Residue-level contacts at the interface:
Residue L124 in protein 2 contacts residue L110 in protein 1 (closest heavy-atom distance 3.5 Å).
Residue K113 in protein 2 contacts residue I129 in protein 1 (closest heavy-atom distance 3.8 Å).
Residue A157 in protein 2 interacts with residue I42 in protein 1 (closest heavy-atom distance 3.5 Å).
Residue I206 in protein 2 contacts residue F127 in protein 1 (closest heavy-atom distance 3.0 Å).
Residue Y134 in protein 2 contacts residue D132 in protein 1 (closest heavy-atom distance 2.7 Å).
Residue V136 in protein 2 contacts residue R117 in protein 1 (closest heavy-atom distance 3.6 Å).
Residue K107 in protein 2 is in contact with residue Y125 in protein 1 (closest heavy-atom distance 2.7 Å).
Residue R117 in protein 2 is in contact with residue Y165 in protein 1 (closest heavy-atom distance 3.5 Å).
Residue E131 in protein 2 contacts residue V133 in protein 1 (closest heavy-atom distance 3.4 Å).
Residue Y130 in protein 2 interacts with residue P135 in protein 1 (closest heavy-atom distance 3.6 Å).
Residue V133 in protein 2 is in contact with residue E131 in protein 1 (closest heavy-atom distance 3.5 Å).
Residue D132 in protein 2 interacts with residue Y134 in protein 1 (closest heavy-atom distance 2.6 Å).
Residue V136 in protein 2 contacts residue Y130 in protein 1 (closest heavy-atom distance 2.7 Å).
Residue Y125 in protein 2 contacts residue D105 in protein 1 (closest heavy-atom distance 3.4 Å).
Residue P135 in protein 2 contacts residue Y130 in protein 1 (closest heavy-atom distance 3.5 Å).
Residue V158 in protein 2 contacts residue E37 in protein 1 (closest heavy-atom distance 3.7 Å).
Residue D132 in protein 2 contacts residue V136 in protein 1 (closest heavy-atom distance 2.8 Å).
Residue E131 in protein 2 is in contact with residue R116 in protein 1 (closest heavy-atom distance 3.4 Å).
Residue F102 in protein 2 contacts residue Y125 in protein 1 (closest heavy-atom distance 3.6 Å).
Residue K139 in protein 2 is in contact with residue F127 in protein 1 (closest heavy-atom distance 3.2 Å).
Residue Y130 in protein 2 is in contact with residue V136 in protein 1 (closest heavy-atom distance 2.9 Å).
Residue V106 in protein 2 is in contact with residue Y125 in protein 1 (closest heavy-atom distance 2.9 Å).
Residue E131 in protein 2 is in contact with residue Y134 in protein 1 (closest heavy-atom distance 3.3 Å).
Residue S108 in protein 2 is in contact with residue L124 in protein 1 (closest heavy-atom distance 3.9 Å).
Residue G126 in protein 2 is in contact with residue K139 in protein 1 (closest heavy-atom distance 3.7 Å).
Residue V136 in protein 2 interacts with residue I129 in protein 1 (closest heavy-atom distance 3.4 Å).
Residue Y109 in protein 2 contacts residue L124 in protein 1 (closest heavy-atom distance 3.8 Å).
Residue N128 in protein 2 is in contact with residue K138 in protein 1 (closest heavy-atom distance 2.9 Å).
Residue V136 in protein 2 contacts residue D132 in protein 1 (closest heavy-atom distance 3.2 Å).
Residue F127 in protein 2 contacts residue I206 in protein 1 (closest heavy-atom distance 3.2 Å).
Residue Y125 in protein 2 contacts residue K107 in protein 1 (closest heavy-atom distance 2.7 Å).
Residue Y134 in protein 2 is in contact with residue Y134 in protein 1 (closest heavy-atom distance 3.2 Å).
Residue I206 in protein 2 is in contact with residue Y125 in protein 1 (closest heavy-atom distance 3.6 Å).
Residue L124 in protein 2 contacts residue S108 in protein 1 (closest heavy-atom distance 3.9 Å).
Residue Y125 in protein 2 interacts with residue V106 in protein 1 (closest heavy-atom distance 3.3 Å).
Residue F127 in protein 2 is in contact with residue K138 in protein 1 (closest heavy-atom distance 2.9 Å).
Residue I129 in protein 2 contacts residue V136 in protein 1 (closest heavy-atom distance 3.2 Å).
Residue K138 in protein 2 contacts residue F127 in protein 1 (closest heavy-atom distance 3.3 Å).
Residue A203 in protein 2 is in contact with residue F127 in protein 1 (closest heavy-atom distance 3.7 Å).
Residue V133 in protein 2 is in contact with residue D132 in protein 1 (closest heavy-atom distance 3.6 Å).
Residue A137 in protein 2 contacts residue N128 in protein 1 (closest heavy-atom distance 3.3 Å).
Residue S108 in protein 2 contacts residue Y125 in protein 1 (closest heavy-atom distance 3.1 Å).
Residue D132 in protein 2 interacts with residue V133 in protein 1 (closest heavy-atom distance 3.3 Å).
Residue N128 in protein 2 contacts residue A137 in protein 1 (closest heavy-atom distance 3.5 Å).
Residue D105 in protein 2 is in contact with residue Y125 in protein 1 (closest heavy-atom distance 3.7 Å).
Residue E122 in protein 2 is in contact with residue K113 in protein 1 (closest heavy-atom distance 3.2 Å).
Residue F127 in protein 2 contacts residue I147 in protein 1 (closest heavy-atom distance 3.5 Å).
Residue I129 in protein 2 interacts with residue A137 in protein 1 (closest heavy-atom distance 3.9 Å).
Residue F127 in protein 2 contacts residue K139 in protein 1 (closest heavy-atom distance 3.3 Å).
Residue F127 in protein 2 contacts residue E199 in protein 1 (closest heavy-atom distance 3.8 Å).
Residue K138 in protein 2 is in contact with residue N128 in protein 1 (closest heavy-atom distance 3.2 Å).
Residue A137 in protein 2 interacts with residue F127 in protein 1 (closest heavy-atom distance 3.9 Å).
Residue K138 in protein 2 contacts residue Y130 in protein 1 (closest heavy-atom distance 3.6 Å).
Residue Y125 in protein 2 interacts with residue S108 in protein 1 (closest heavy-atom distance 3.4 Å).
Residue K139 in protein 2 interacts with residue G126 in protein 1 (closest heavy-atom distance 3.6 Å).
Residue R116 in protein 2 contacts residue E131 in protein 1 (closest heavy-atom distance 2.6 Å).
Residue D132 in protein 2 is in contact with residue D132 in protein 1 (closest heavy-atom distance 3.4 Å).
Residue R117 in protein 2 is in contact with residue V136 in protein 1 (closest heavy-atom distance 3.4 Å).
Residue Y134 in protein 2 interacts with residue E131 in protein 1 (closest heavy-atom distance 3.2 Å).
Residue R117 in protein 2 is in contact with residue V150 in protein 1 (closest heavy-atom distance 3.3 Å).

This data describes a binding interaction between two proteins.

Sequence of protein 1:
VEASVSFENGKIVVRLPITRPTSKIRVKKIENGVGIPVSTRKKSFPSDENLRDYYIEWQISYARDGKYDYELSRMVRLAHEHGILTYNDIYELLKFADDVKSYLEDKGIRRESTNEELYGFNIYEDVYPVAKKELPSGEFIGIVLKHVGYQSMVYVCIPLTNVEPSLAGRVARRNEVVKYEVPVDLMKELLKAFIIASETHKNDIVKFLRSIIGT

Sequence of protein 2:
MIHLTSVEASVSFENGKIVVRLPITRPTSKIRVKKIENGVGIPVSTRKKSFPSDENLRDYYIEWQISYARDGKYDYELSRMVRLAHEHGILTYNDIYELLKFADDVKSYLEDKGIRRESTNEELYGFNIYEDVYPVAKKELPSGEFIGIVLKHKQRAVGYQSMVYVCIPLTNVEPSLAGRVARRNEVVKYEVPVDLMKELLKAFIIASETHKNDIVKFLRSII